Sequence of the second protein:
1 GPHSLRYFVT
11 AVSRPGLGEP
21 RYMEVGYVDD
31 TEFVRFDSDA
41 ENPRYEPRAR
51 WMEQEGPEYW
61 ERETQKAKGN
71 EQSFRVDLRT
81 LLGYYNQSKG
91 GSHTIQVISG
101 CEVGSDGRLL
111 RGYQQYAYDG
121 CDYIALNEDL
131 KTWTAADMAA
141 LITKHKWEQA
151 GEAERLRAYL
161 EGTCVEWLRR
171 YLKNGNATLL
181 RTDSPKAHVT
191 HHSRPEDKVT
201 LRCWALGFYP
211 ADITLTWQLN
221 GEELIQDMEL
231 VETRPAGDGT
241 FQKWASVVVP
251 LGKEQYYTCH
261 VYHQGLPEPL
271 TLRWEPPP

Interface contacts:
Residue L5 in the second protein interacts with residue I1 in the first protein (closest heavy-atom distance 4.3 Å).
Residue S73 in the second protein is in contact with residue N6 in the first protein (closest heavy-atom distance 3.9 Å).
Residue Y171 in the second protein interacts with residue I1 in the first protein (closest heavy-atom distance 2.7 Å).
Residue Y84 in the second protein interacts with residue I8 in the first protein (closest heavy-atom distance 3.4 Å).
Residue S99 in the second protein interacts with residue F5 in the first protein (closest heavy-atom distance 4.3 Å).
Residue E24 in the second protein is in contact with residue N2 in the first protein (closest heavy-atom distance 3.4 Å).
Residue T80 in the second protein interacts with residue I8 in the first protein (closest heavy-atom distance 3.8 Å).
Residue W147 in the second protein contacts residue I8 in the first protein (closest heavy-atom distance 4.1 Å).
Residue E63 in the second protein is in contact with residue N2 in the first protein (closest heavy-atom distance 4.0 Å).
Residue K66 in the second protein interacts with residue I1 in the first protein (closest heavy-atom distance 3.7 Å).
Residue Y7 in the second protein interacts with residue I1 in the first protein (closest heavy-atom distance 2.8 Å).
Residue Q114 in the second protein interacts with residue F5 in the first protein (closest heavy-atom distance 3.5 Å).
Residue L81 in the second protein interacts with residue I8 in the first protein (closest heavy-atom distance 3.3 Å).
Residue D77 in the second protein contacts residue I8 in the first protein (closest heavy-atom distance 3.0 Å).
Residue T143 in the second protein contacts residue I8 in the first protein (closest heavy-atom distance 3.1 Å).
Residue D77 in the second protein contacts residue T7 in the first protein (closest heavy-atom distance 3.2 Å).
Residue S73 in the second protein interacts with residue F5 in the first protein (closest heavy-atom distance 2.7 Å).
Residue R155 in the second protein interacts with residue F3 in the first protein (closest heavy-atom distance 3.1 Å).
Residue N70 in the second protein is in contact with residue N2 in the first protein (closest heavy-atom distance 3.9 Å).
Residue K146 in the second protein contacts residue T7 in the first protein (closest heavy-atom distance 4.9 Å).
Residue N70 in the second protein interacts with residue F3 in the first protein (closest heavy-atom distance 3.2 Å).
Residue Y159 in the second protein interacts with residue I1 in the first protein (closest heavy-atom distance 2.5 Å).
Residue L156 in the second protein contacts residue F3 in the first protein (closest heavy-atom distance 3.9 Å).
Residue E152 in the second protein interacts with residue F3 in the first protein (closest heavy-atom distance 4.4 Å).
Residue N70 in the second protein interacts with residue F5 in the first protein (closest heavy-atom distance 2.8 Å).
Residue Q114 in the second protein interacts with residue F3 in the first protein (closest heavy-atom distance 3.8 Å).
Residue V9 in the second protein interacts with residue F5 in the first protein (closest heavy-atom distance 4.4 Å).
Residue E152 in the second protein is in contact with residue N6 in the first protein (closest heavy-atom distance 2.9 Å).
Residue S73 in the second protein is in contact with residue T7 in the first protein (closest heavy-atom distance 4.0 Å).
Residue K66 in the second protein is in contact with residue N2 in the first protein (closest heavy-atom distance 2.8 Å).
Residue Y123 in the second protein contacts residue I8 in the first protein (closest heavy-atom distance 4.0 Å).
Residue Y116 in the second protein contacts residue I8 in the first protein (closest heavy-atom distance 4.0 Å).
Residue Y159 in the second protein contacts residue N2 in the first protein (closest heavy-atom distance 3.3 Å).
Residue G69 in the second protein is in contact with residue F5 in the first protein (closest heavy-atom distance 5.0 Å).
Residue K66 in the second protein contacts residue F3 in the first protein (closest heavy-atom distance 4.1 Å).
Residue E63 in the second protein interacts with residue I1 in the first protein (closest heavy-atom distance 3.3 Å).
Residue N70 in the second protein interacts with residue D4 in the first protein (closest heavy-atom distance 3.8 Å).
Residue Y159 in the second protein interacts with residue F3 in the first protein (closest heavy-atom distance 3.3 Å).
Residue Y116 in the second protein interacts with residue N6 in the first protein (closest heavy-atom distance 4.4 Å).
Residue Y7 in the second protein interacts with residue N2 in the first protein (closest heavy-atom distance 3.5 Å).
Residue W167 in the second protein interacts with residue I1 in the first protein (closest heavy-atom distance 3.1 Å).
Residue Y45 in the second protein interacts with residue N2 in the first protein (closest heavy-atom distance 4.2 Å).
Residue F74 in the second protein contacts residue F5 in the first protein (closest heavy-atom distance 3.7 Å).
Residue W147 in the second protein is in contact with residue T7 in the first protein (closest heavy-atom distance 3.2 Å).
Residue V9 in the second protein is in contact with residue N2 in the first protein (closest heavy-atom distance 4.1 Å).
Residue D77 in the second protein is in contact with residue N6 in the first protein (closest heavy-atom distance 4.4 Å).
Residue R155 in the second protein is in contact with residue N6 in the first protein (closest heavy-atom distance 3.4 Å).
Residue K146 in the second protein interacts with residue I8 in the first protein (closest heavy-atom distance 3.4 Å).
Residue R155 in the second protein interacts with residue D4 in the first protein (closest heavy-atom distance 3.0 Å).
Residue V76 in the second protein interacts with residue T7 in the first protein (closest heavy-atom distance 4.0 Å).
Residue V97 in the second protein interacts with residue F5 in the first protein (closest heavy-atom distance 4.0 Å).
Residue T163 in the second protein contacts residue I1 in the first protein (closest heavy-atom distance 3.6 Å).
Residue S99 in the second protein is in contact with residue N2 in the first protein (closest heavy-atom distance 4.5 Å).
Residue K66 in the second protein contacts residue D4 in the first protein (closest heavy-atom distance 3.6 Å).
Residue Y59 in the second protein is in contact with residue I1 in the first protein (closest heavy-atom distance 3.4 Å).
Residue S99 in the second protein contacts residue F3 in the first protein (closest heavy-atom distance 4.7 Å).
Residue R155 in the second protein is in contact with residue F5 in the first protein (closest heavy-atom distance 4.4 Å).
Residue Y116 in the second protein is in contact with residue F5 in the first protein (closest heavy-atom distance 3.4 Å).

Sequence of the first protein:
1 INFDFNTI

These two protein chains interact to form a complex.